The following describes two proteins that form a bound complex.

Sequence of chain B:
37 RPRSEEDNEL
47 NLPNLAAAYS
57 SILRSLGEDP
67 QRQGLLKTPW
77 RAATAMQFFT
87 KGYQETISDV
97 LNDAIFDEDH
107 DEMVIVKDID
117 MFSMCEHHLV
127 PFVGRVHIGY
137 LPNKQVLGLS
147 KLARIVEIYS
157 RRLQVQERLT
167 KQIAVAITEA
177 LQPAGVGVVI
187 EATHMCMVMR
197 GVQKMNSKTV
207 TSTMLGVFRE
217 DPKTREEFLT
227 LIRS

Contacts between the two chains:
Residue G212 in chain B interacts with residue N42 in chain A (closest heavy-atom distance 4.0 Å).
Residue L211 in chain B contacts residue L40 in chain A (closest heavy-atom distance 3.9 Å).
Residue E216 in chain B is in contact with residue N42 in chain A (closest heavy-atom distance 3.3 Å).
Residue T174 in chain B interacts with residue G41 in chain A (closest heavy-atom distance 4.8 Å).
Residue L211 in chain B is in contact with residue G41 in chain A (closest heavy-atom distance 4.1 Å).
Residue G212 in chain B interacts with residue L40 in chain A (closest heavy-atom distance 4.8 Å).
Residue V171 in chain B contacts residue L40 in chain A (closest heavy-atom distance 3.9 Å).
Residue R215 in chain B is in contact with residue L40 in chain A (closest heavy-atom distance 4.0 Å).
Residue K167 in chain B is in contact with residue L40 in chain A (closest heavy-atom distance 4.4 Å).
Residue G212 in chain B interacts with residue G41 in chain A (closest heavy-atom distance 3.9 Å).
Residue R215 in chain B is in contact with residue N42 in chain A (closest heavy-atom distance 4.7 Å).
Residue R215 in chain B contacts residue V39 in chain A (closest heavy-atom distance 3.6 Å).

Sequence of chain A:
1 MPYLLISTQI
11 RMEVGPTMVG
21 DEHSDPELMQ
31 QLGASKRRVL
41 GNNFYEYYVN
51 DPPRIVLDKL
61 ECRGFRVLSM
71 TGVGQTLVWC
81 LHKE